Sequence of protein 2:
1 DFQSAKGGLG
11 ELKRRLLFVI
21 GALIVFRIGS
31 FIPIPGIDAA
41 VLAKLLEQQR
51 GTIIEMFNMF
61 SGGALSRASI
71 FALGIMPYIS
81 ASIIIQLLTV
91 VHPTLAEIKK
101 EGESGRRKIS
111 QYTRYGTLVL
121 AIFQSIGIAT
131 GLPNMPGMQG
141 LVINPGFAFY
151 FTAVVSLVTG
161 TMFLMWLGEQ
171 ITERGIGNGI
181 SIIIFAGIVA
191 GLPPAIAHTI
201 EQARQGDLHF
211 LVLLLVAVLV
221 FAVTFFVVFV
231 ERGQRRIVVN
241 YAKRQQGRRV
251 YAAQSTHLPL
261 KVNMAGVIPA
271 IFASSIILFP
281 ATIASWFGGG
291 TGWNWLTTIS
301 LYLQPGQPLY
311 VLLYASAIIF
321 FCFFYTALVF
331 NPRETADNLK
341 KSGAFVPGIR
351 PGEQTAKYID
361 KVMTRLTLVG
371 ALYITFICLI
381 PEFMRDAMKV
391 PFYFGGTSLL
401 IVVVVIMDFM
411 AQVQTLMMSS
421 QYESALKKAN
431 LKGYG

The following describes two proteins that form a bound complex.

Contacts between the two chains:
Residue Q124 in protein 2 interacts with residue Q55 in protein 1 (closest heavy-atom distance 3.4 Å).
Residue Q246 in protein 2 interacts with residue E79 in protein 1 (closest heavy-atom distance 3.2 Å).
Residue L65 in protein 2 interacts with residue W27 in protein 1 (closest heavy-atom distance 3.3 Å).
Residue Q254 in protein 2 interacts with residue D70 in protein 1 (closest heavy-atom distance 3.2 Å).
Residue S69 in protein 2 contacts residue R54 in protein 1 (closest heavy-atom distance 3.0 Å).
Residue I271 in protein 2 is in contact with residue T15 in protein 1 (closest heavy-atom distance 3.5 Å).
Residue A43 in protein 2 interacts with residue D51 in protein 1 (closest heavy-atom distance 3.3 Å).
Residue I271 in protein 2 contacts residue A59 in protein 1 (closest heavy-atom distance 3.5 Å).
Residue I53 in protein 2 is in contact with residue H46 in protein 1 (closest heavy-atom distance 3.3 Å).
Residue A270 in protein 2 interacts with residue L60 in protein 1 (closest heavy-atom distance 3.5 Å).
Residue N178 in protein 2 interacts with residue G61 in protein 1 (closest heavy-atom distance 3.0 Å).
Residue Y325 in protein 2 interacts with residue I7 in protein 1 (closest heavy-atom distance 3.4 Å).
Residue N58 in protein 2 is in contact with residue W27 in protein 1 (closest heavy-atom distance 3.1 Å).
Residue T326 in protein 2 interacts with residue L4 in protein 1 (closest heavy-atom distance 3.3 Å).
Residue I70 in protein 2 is in contact with residue D51 in protein 1 (closest heavy-atom distance 3.3 Å).
Residue R67 in protein 2 contacts residue S56 in protein 1 (closest heavy-atom distance 3.4 Å).
Residue S275 in protein 2 is in contact with residue T15 in protein 1 (closest heavy-atom distance 3.2 Å).
Residue N263 in protein 2 is in contact with residue M67 in protein 1 (closest heavy-atom distance 3.4 Å).
Residue A39 in protein 2 contacts residue R54 in protein 1 (closest heavy-atom distance 3.4 Å).
Residue I268 in protein 2 is in contact with residue P63 in protein 1 (closest heavy-atom distance 3.4 Å).
Residue Q86 in protein 2 interacts with residue L8 in protein 1 (closest heavy-atom distance 3.4 Å).
Residue R67 in protein 2 interacts with residue R54 in protein 1 (closest heavy-atom distance 2.9 Å).
Residue S69 in protein 2 contacts residue S56 in protein 1 (closest heavy-atom distance 3.1 Å).
Residue F287 in protein 2 is in contact with residue W22 in protein 1 (closest heavy-atom distance 3.4 Å).
Residue L132 in protein 2 is in contact with residue I53 in protein 1 (closest heavy-atom distance 3.3 Å).
Residue I70 in protein 2 is in contact with residue S56 in protein 1 (closest heavy-atom distance 3.0 Å).
Residue A68 in protein 2 interacts with residue R49 in protein 1 (closest heavy-atom distance 3.4 Å).
Residue Y78 in protein 2 interacts with residue I57 in protein 1 (closest heavy-atom distance 3.2 Å).
Residue A72 in protein 2 contacts residue S56 in protein 1 (closest heavy-atom distance 3.2 Å).
Residue W286 in protein 2 is in contact with residue M28 in protein 1 (closest heavy-atom distance 3.4 Å).
Residue A68 in protein 2 interacts with residue N50 in protein 1 (closest heavy-atom distance 3.0 Å).
Residue I75 in protein 2 contacts residue I57 in protein 1 (closest heavy-atom distance 3.4 Å).
Residue Q48 in protein 2 is in contact with residue T48 in protein 1 (closest heavy-atom distance 2.9 Å).
Residue G74 in protein 2 is in contact with residue Q55 in protein 1 (closest heavy-atom distance 3.1 Å).
Residue F229 in protein 2 is in contact with residue T68 in protein 1 (closest heavy-atom distance 3.2 Å).
Residue F287 in protein 2 interacts with residue L25 in protein 1 (closest heavy-atom distance 3.5 Å).
Residue S66 in protein 2 contacts residue V23 in protein 1 (closest heavy-atom distance 3.0 Å).
Residue E47 in protein 2 contacts residue R49 in protein 1 (closest heavy-atom distance 3.3 Å).
Residue G51 in protein 2 interacts with residue R49 in protein 1 (closest heavy-atom distance 3.2 Å).
Residue I268 in protein 2 interacts with residue E62 in protein 1 (closest heavy-atom distance 3.1 Å).
Residue G74 in protein 2 is in contact with residue I57 in protein 1 (closest heavy-atom distance 2.8 Å).
Residue I283 in protein 2 is in contact with residue W22 in protein 1 (closest heavy-atom distance 3.5 Å).
Residue M135 in protein 2 is in contact with residue I53 in protein 1 (closest heavy-atom distance 3.4 Å).
Residue I318 in protein 2 contacts residue L11 in protein 1 (closest heavy-atom distance 3.4 Å).
Residue I184 in protein 2 interacts with residue L58 in protein 1 (closest heavy-atom distance 3.5 Å).
Residue Q49 in protein 2 contacts residue N50 in protein 1 (closest heavy-atom distance 3.3 Å).
Residue N178 in protein 2 contacts residue E62 in protein 1 (closest heavy-atom distance 3.4 Å).
Residue V91 in protein 2 contacts residue T2 in protein 1 (closest heavy-atom distance 3.5 Å).
Residue W286 in protein 2 is in contact with residue E29 in protein 1 (closest heavy-atom distance 3.0 Å).
Residue V329 in protein 2 contacts residue G1 in protein 1 (closest heavy-atom distance 3.3 Å).
Residue S181 in protein 2 is in contact with residue L60 in protein 1 (closest heavy-atom distance 3.2 Å).
Residue Y251 in protein 2 contacts residue T76 in protein 1 (closest heavy-atom distance 3.4 Å).
Residue E47 in protein 2 is in contact with residue T48 in protein 1 (closest heavy-atom distance 3.4 Å).
Residue S275 in protein 2 contacts residue L18 in protein 1 (closest heavy-atom distance 3.3 Å).
Residue E423 in protein 2 contacts residue V71 in protein 1 (closest heavy-atom distance 3.4 Å).
Residue Q245 in protein 2 is in contact with residue I78 in protein 1 (closest heavy-atom distance 3.3 Å).
Residue G51 in protein 2 interacts with residue H46 in protein 1 (closest heavy-atom distance 3.3 Å).
Residue E47 in protein 2 interacts with residue Y47 in protein 1 (closest heavy-atom distance 3.5 Å).
Residue F71 in protein 2 is in contact with residue R54 in protein 1 (closest heavy-atom distance 3.1 Å).
Residue F229 in protein 2 contacts residue F66 in protein 1 (closest heavy-atom distance 3.3 Å).

Sequence of protein 1:
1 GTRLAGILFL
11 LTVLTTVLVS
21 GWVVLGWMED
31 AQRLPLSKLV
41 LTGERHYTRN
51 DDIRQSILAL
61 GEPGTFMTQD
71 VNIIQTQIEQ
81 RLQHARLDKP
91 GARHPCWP